Residue-level contacts at the interface:
Residue F79 in the first protein contacts residue K29 in the second protein (closest heavy-atom distance 4.1 Å).
Residue M81 in the first protein interacts with residue H60 in the second protein (closest heavy-atom distance 4.9 Å).
Residue E75 in the first protein contacts residue V46 in the second protein (closest heavy-atom distance 3.3 Å).
Residue I82 in the first protein interacts with residue L26 in the second protein (closest heavy-atom distance 4.0 Å).
Residue H72 in the first protein contacts residue V46 in the second protein (closest heavy-atom distance 3.4 Å).
Residue W86 in the first protein interacts with residue L23 in the second protein (closest heavy-atom distance 4.0 Å).
Residue E90 in the first protein contacts residue F69 in the second protein (closest heavy-atom distance 3.8 Å).
Residue E90 in the first protein contacts residue K73 in the second protein (closest heavy-atom distance 4.8 Å).
Residue F79 in the first protein interacts with residue F49 in the second protein (closest heavy-atom distance 3.8 Å).
Residue W86 in the first protein interacts with residue L26 in the second protein (closest heavy-atom distance 3.7 Å).
Residue Q87 in the first protein contacts residue S30 in the second protein (closest heavy-atom distance 3.5 Å).
Residue I82 in the first protein contacts residue Y59 in the second protein (closest heavy-atom distance 3.9 Å).
Residue F79 in the first protein contacts residue C25 in the second protein (closest heavy-atom distance 4.0 Å).
Residue L83 in the first protein is in contact with residue L26 in the second protein (closest heavy-atom distance 3.8 Å).
Residue M100 in the first protein contacts residue R66 in the second protein (closest heavy-atom distance 3.3 Å).
Residue Q78 in the first protein contacts residue A56 in the second protein (closest heavy-atom distance 5.0 Å).
Residue I82 in the first protein contacts residue F49 in the second protein (closest heavy-atom distance 3.5 Å).
Residue N85 in the first protein contacts residue L65 in the second protein (closest heavy-atom distance 3.5 Å).
Residue F79 in the first protein contacts residue L22 in the second protein (closest heavy-atom distance 3.6 Å).
Residue Q87 in the first protein is in contact with residue Q32 in the second protein (closest heavy-atom distance 3.8 Å).
Residue L89 in the first protein contacts residue L65 in the second protein (closest heavy-atom distance 3.7 Å).
Residue W86 in the first protein is in contact with residue F69 in the second protein (closest heavy-atom distance 3.5 Å).
Residue E90 in the first protein contacts residue R27 in the second protein (closest heavy-atom distance 4.8 Å).
Residue E75 in the first protein is in contact with residue L45 in the second protein (closest heavy-atom distance 4.9 Å).
Residue W86 in the first protein interacts with residue R27 in the second protein (closest heavy-atom distance 4.2 Å).
Residue L101 in the first protein contacts residue I70 in the second protein (closest heavy-atom distance 3.7 Å).
Residue F76 in the first protein contacts residue L45 in the second protein (closest heavy-atom distance 4.7 Å).
Residue F79 in the first protein interacts with residue L26 in the second protein (closest heavy-atom distance 3.6 Å).
Residue L89 in the first protein interacts with residue F69 in the second protein (closest heavy-atom distance 3.6 Å).
Residue L101 in the first protein contacts residue K73 in the second protein (closest heavy-atom distance 3.8 Å).
Residue W86 in the first protein is in contact with residue L65 in the second protein (closest heavy-atom distance 3.6 Å).
Residue Y93 in the first protein contacts residue K73 in the second protein (closest heavy-atom distance 4.1 Å).
Residue I82 in the first protein contacts residue H60 in the second protein (closest heavy-atom distance 4.1 Å).
Residue L83 in the first protein is in contact with residue S30 in the second protein (closest heavy-atom distance 3.9 Å).
Residue M100 in the first protein contacts residue F69 in the second protein (closest heavy-atom distance 3.6 Å).
Residue R96 in the first protein is in contact with residue R66 in the second protein (closest heavy-atom distance 4.8 Å).
Residue I82 in the first protein is in contact with residue L22 in the second protein (closest heavy-atom distance 4.9 Å).
Residue L83 in the first protein contacts residue K29 in the second protein (closest heavy-atom distance 3.8 Å).
Residue Y93 in the first protein contacts residue F69 in the second protein (closest heavy-atom distance 3.8 Å).
Residue F76 in the first protein interacts with residue P42 in the second protein (closest heavy-atom distance 3.6 Å).
Residue Q87 in the first protein is in contact with residue K29 in the second protein (closest heavy-atom distance 3.9 Å).
Residue E75 in the first protein interacts with residue F49 in the second protein (closest heavy-atom distance 3.5 Å).
Residue W86 in the first protein interacts with residue I68 in the second protein (closest heavy-atom distance 4.2 Å).
Residue F79 in the first protein is in contact with residue L45 in the second protein (closest heavy-atom distance 3.8 Å).
Residue E75 in the first protein is in contact with residue L50 in the second protein (closest heavy-atom distance 3.6 Å).
Residue A71 in the first protein contacts residue V46 in the second protein (closest heavy-atom distance 5.0 Å).
Residue E90 in the first protein interacts with residue S30 in the second protein (closest heavy-atom distance 2.6 Å).
Residue E90 in the first protein contacts residue V31 in the second protein (closest heavy-atom distance 4.4 Å).
Residue W86 in the first protein is in contact with residue D72 in the second protein (closest heavy-atom distance 3.6 Å).
Residue M100 in the first protein contacts residue I70 in the second protein (closest heavy-atom distance 3.8 Å).
Residue E92 in the first protein interacts with residue R66 in the second protein (closest heavy-atom distance 3.0 Å).
Residue L89 in the first protein is in contact with residue R66 in the second protein (closest heavy-atom distance 3.7 Å).
Residue I82 in the first protein is in contact with residue L65 in the second protein (closest heavy-atom distance 4.0 Å).
Residue Q78 in the first protein interacts with residue F49 in the second protein (closest heavy-atom distance 3.3 Å).
Residue Q87 in the first protein is in contact with residue V31 in the second protein (closest heavy-atom distance 5.0 Å).
Residue N85 in the first protein is in contact with residue H60 in the second protein (closest heavy-atom distance 4.7 Å).
Residue F76 in the first protein interacts with residue V46 in the second protein (closest heavy-atom distance 3.6 Å).
Residue W86 in the first protein is in contact with residue S30 in the second protein (closest heavy-atom distance 3.8 Å).
Residue L101 in the first protein interacts with residue I74 in the second protein (closest heavy-atom distance 4.0 Å).
Residue Q78 in the first protein interacts with residue H60 in the second protein (closest heavy-atom distance 3.3 Å).

This data describes a binding interaction between two proteins.

Sequence of the second protein:
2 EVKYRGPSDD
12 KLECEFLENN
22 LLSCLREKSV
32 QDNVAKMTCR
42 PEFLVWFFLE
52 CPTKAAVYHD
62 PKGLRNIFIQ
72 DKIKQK

Sequence of the first protein:
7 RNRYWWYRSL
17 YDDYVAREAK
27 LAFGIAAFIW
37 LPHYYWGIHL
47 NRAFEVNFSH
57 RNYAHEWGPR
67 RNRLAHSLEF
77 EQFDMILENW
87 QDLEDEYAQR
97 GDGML